These two protein chains interact to form a complex.

Contacts between the two chains:
Residue R156 in the first protein interacts with residue S6 in the second protein (closest heavy-atom distance 3.1 Å).
Residue W147 in the first protein contacts residue S6 in the second protein (closest heavy-atom distance 4.7 Å).
Residue M5 in the first protein contacts residue S1 in the second protein (closest heavy-atom distance 4.0 Å).
Residue Q155 in the first protein is in contact with residue I3 in the second protein (closest heavy-atom distance 3.6 Å).
Residue A69 in the first protein is in contact with residue P5 in the second protein (closest heavy-atom distance 3.7 Å).
Residue W147 in the first protein contacts residue M9 in the second protein (closest heavy-atom distance 3.6 Å).
Residue Q70 in the first protein is in contact with residue S6 in the second protein (closest heavy-atom distance 3.4 Å).
Residue S77 in the first protein interacts with residue M9 in the second protein (closest heavy-atom distance 2.8 Å).
Residue E45 in the first protein interacts with residue P2 in the second protein (closest heavy-atom distance 4.2 Å).
Residue Y67 in the first protein interacts with residue P2 in the second protein (closest heavy-atom distance 3.7 Å).
Residue Y116 in the first protein interacts with residue S6 in the second protein (closest heavy-atom distance 4.6 Å).
Residue L95 in the first protein contacts residue M9 in the second protein (closest heavy-atom distance 3.9 Å).
Residue I66 in the first protein is in contact with residue P2 in the second protein (closest heavy-atom distance 3.9 Å).
Residue Y159 in the first protein is in contact with residue P2 in the second protein (closest heavy-atom distance 3.8 Å).
Residue Y9 in the first protein contacts residue I3 in the second protein (closest heavy-atom distance 4.3 Å).
Residue Y123 in the first protein interacts with residue M9 in the second protein (closest heavy-atom distance 4.0 Å).
Residue K146 in the first protein is in contact with residue F7 in the second protein (closest heavy-atom distance 4.7 Å).
Residue Y99 in the first protein interacts with residue I3 in the second protein (closest heavy-atom distance 3.0 Å).
Residue Q155 in the first protein is in contact with residue V4 in the second protein (closest heavy-atom distance 3.4 Å).
Residue Q155 in the first protein interacts with residue P5 in the second protein (closest heavy-atom distance 4.5 Å).
Residue Y116 in the first protein interacts with residue M9 in the second protein (closest heavy-atom distance 3.4 Å).
Residue A150 in the first protein contacts residue F7 in the second protein (closest heavy-atom distance 3.7 Å).
Residue E163 in the first protein is in contact with residue P2 in the second protein (closest heavy-atom distance 4.5 Å).
Residue I66 in the first protein interacts with residue I3 in the second protein (closest heavy-atom distance 3.1 Å).
Residue E76 in the first protein is in contact with residue D8 in the second protein (closest heavy-atom distance 3.3 Å).
Residue Y7 in the first protein contacts residue S1 in the second protein (closest heavy-atom distance 3.1 Å).
Residue N80 in the first protein interacts with residue M9 in the second protein (closest heavy-atom distance 2.7 Å).
Residue I66 in the first protein interacts with residue P5 in the second protein (closest heavy-atom distance 3.4 Å).
Residue T73 in the first protein contacts residue S6 in the second protein (closest heavy-atom distance 3.2 Å).
Residue T73 in the first protein is in contact with residue P5 in the second protein (closest heavy-atom distance 4.3 Å).
Residue Y99 in the first protein is in contact with residue P2 in the second protein (closest heavy-atom distance 3.2 Å).
Residue Y59 in the first protein interacts with residue S1 in the second protein (closest heavy-atom distance 2.9 Å).
Residue Y7 in the first protein is in contact with residue P2 in the second protein (closest heavy-atom distance 3.5 Å).
Residue N63 in the first protein contacts residue S1 in the second protein (closest heavy-atom distance 3.5 Å).
Residue S77 in the first protein interacts with residue D8 in the second protein (closest heavy-atom distance 3.5 Å).
Residue K146 in the first protein is in contact with residue M9 in the second protein (closest heavy-atom distance 3.0 Å).
Residue Y171 in the first protein is in contact with residue S1 in the second protein (closest heavy-atom distance 2.7 Å).
Residue K146 in the first protein interacts with residue D8 in the second protein (closest heavy-atom distance 3.2 Å).
Residue Q70 in the first protein is in contact with residue P5 in the second protein (closest heavy-atom distance 3.3 Å).
Residue R62 in the first protein contacts residue S1 in the second protein (closest heavy-atom distance 4.4 Å).
Residue Y9 in the first protein is in contact with residue P2 in the second protein (closest heavy-atom distance 3.6 Å).
Residue L81 in the first protein interacts with residue M9 in the second protein (closest heavy-atom distance 3.6 Å).
Residue I66 in the first protein interacts with residue V4 in the second protein (closest heavy-atom distance 4.1 Å).
Residue Y159 in the first protein is in contact with residue S1 in the second protein (closest heavy-atom distance 2.6 Å).
Residue W147 in the first protein is in contact with residue D8 in the second protein (closest heavy-atom distance 3.1 Å).
Residue R156 in the first protein contacts residue I3 in the second protein (closest heavy-atom distance 3.7 Å).
Residue N63 in the first protein interacts with residue P2 in the second protein (closest heavy-atom distance 3.4 Å).
Residue N80 in the first protein contacts residue D8 in the second protein (closest heavy-atom distance 4.0 Å).
Residue T73 in the first protein interacts with residue F7 in the second protein (closest heavy-atom distance 3.7 Å).
Residue R62 in the first protein interacts with residue P2 in the second protein (closest heavy-atom distance 4.1 Å).
Residue T73 in the first protein is in contact with residue D8 in the second protein (closest heavy-atom distance 3.5 Å).
Residue T143 in the first protein is in contact with residue M9 in the second protein (closest heavy-atom distance 2.7 Å).
Residue W147 in the first protein interacts with residue F7 in the second protein (closest heavy-atom distance 3.8 Å).
Residue E152 in the first protein interacts with residue F7 in the second protein (closest heavy-atom distance 2.8 Å).
Residue E152 in the first protein is in contact with residue S6 in the second protein (closest heavy-atom distance 3.4 Å).
Residue R62 in the first protein is in contact with residue V4 in the second protein (closest heavy-atom distance 3.6 Å).
Residue Y159 in the first protein interacts with residue I3 in the second protein (closest heavy-atom distance 3.6 Å).
Residue I124 in the first protein is in contact with residue M9 in the second protein (closest heavy-atom distance 4.6 Å).
Residue W167 in the first protein interacts with residue S1 in the second protein (closest heavy-atom distance 3.4 Å).
Residue Y84 in the first protein interacts with residue M9 in the second protein (closest heavy-atom distance 2.6 Å).

Sequence of the first protein:
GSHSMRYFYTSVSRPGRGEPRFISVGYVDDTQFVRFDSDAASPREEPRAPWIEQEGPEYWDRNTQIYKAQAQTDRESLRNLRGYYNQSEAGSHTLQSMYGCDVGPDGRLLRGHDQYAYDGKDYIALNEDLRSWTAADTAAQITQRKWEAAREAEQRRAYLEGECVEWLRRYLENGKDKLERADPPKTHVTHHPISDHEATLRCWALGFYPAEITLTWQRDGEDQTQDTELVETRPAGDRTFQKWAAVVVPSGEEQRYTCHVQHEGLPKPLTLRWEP

Sequence of the second protein:
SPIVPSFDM